These two protein chains interact to form a complex.

Sequence of protein 2:
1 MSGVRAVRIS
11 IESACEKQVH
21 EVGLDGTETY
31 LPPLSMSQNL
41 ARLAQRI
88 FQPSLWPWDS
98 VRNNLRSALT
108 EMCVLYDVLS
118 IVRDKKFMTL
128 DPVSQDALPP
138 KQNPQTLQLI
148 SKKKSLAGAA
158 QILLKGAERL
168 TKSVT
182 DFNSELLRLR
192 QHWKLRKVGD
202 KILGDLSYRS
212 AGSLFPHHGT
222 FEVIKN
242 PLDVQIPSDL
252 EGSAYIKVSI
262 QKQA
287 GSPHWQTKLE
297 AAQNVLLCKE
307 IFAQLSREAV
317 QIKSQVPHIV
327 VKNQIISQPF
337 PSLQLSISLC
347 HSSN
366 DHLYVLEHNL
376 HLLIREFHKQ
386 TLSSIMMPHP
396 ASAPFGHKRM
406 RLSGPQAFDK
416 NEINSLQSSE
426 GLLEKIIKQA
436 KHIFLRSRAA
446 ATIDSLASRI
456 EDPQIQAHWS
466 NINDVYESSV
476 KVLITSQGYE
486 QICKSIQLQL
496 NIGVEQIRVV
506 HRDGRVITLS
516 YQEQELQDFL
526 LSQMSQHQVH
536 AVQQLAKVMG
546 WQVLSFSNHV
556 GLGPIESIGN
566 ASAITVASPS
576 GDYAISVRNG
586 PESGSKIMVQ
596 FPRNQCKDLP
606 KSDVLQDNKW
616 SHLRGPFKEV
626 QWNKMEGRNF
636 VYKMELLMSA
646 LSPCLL

Interface contacts:
Residue M1 in protein 2 contacts residue P541 in protein 1 (closest heavy-atom distance 2.7 Å).
Residue M1 in protein 2 is in contact with residue L540 in protein 1 (closest heavy-atom distance 2.3 Å).
Residue E16 in protein 2 contacts residue D600 in protein 1 (closest heavy-atom distance 2.8 Å).
Residue E16 in protein 2 contacts residue L599 in protein 1 (closest heavy-atom distance 5.0 Å).

Sequence of protein 1:
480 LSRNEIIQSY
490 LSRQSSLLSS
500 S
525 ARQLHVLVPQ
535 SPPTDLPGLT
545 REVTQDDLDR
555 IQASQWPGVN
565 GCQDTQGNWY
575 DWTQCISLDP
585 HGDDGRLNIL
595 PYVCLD